Residue-level contacts at the interface:
Residue G48 in the first protein is in contact with residue W428 in the second protein (closest heavy-atom distance 3.2 Å).
Residue Q74 in the first protein interacts with residue Y408 in the second protein (closest heavy-atom distance 3.3 Å).
Residue S73 in the first protein interacts with residue R427 in the second protein (closest heavy-atom distance 3.4 Å).
Residue R84 in the first protein is in contact with residue L342 in the second protein (closest heavy-atom distance 3.4 Å).
Residue G409 in the first protein interacts with residue K123 in the second protein (closest heavy-atom distance 3.3 Å).
Residue W72 in the first protein contacts residue W428 in the second protein (closest heavy-atom distance 3.4 Å).
Residue T71 in the first protein interacts with residue S424 in the second protein (closest heavy-atom distance 3.2 Å).
Residue E490 in the first protein interacts with residue R334 in the second protein (closest heavy-atom distance 2.7 Å).
Residue R85 in the first protein contacts residue N449 in the second protein (closest heavy-atom distance 3.2 Å).
Residue V91 in the first protein interacts with residue N461 in the second protein (closest heavy-atom distance 3.3 Å).
Residue E413 in the first protein is in contact with residue G176 in the second protein (closest heavy-atom distance 2.9 Å).
Residue G365 in the first protein interacts with residue K121 in the second protein (closest heavy-atom distance 3.4 Å).
Residue R87 in the first protein contacts residue N444 in the second protein (closest heavy-atom distance 3.1 Å).
Residue R621 in the first protein is in contact with residue F440 in the second protein (closest heavy-atom distance 3.4 Å).
Residue G82 in the first protein is in contact with residue F447 in the second protein (closest heavy-atom distance 3.3 Å).
Residue R85 in the first protein is in contact with residue E448 in the second protein (closest heavy-atom distance 3.1 Å).
Residue I86 in the first protein interacts with residue N444 in the second protein (closest heavy-atom distance 3.4 Å).
Residue W72 in the first protein interacts with residue S424 in the second protein (closest heavy-atom distance 3.1 Å).
Residue K69 in the first protein is in contact with residue N412 in the second protein (closest heavy-atom distance 2.8 Å).
Residue Y81 in the first protein contacts residue H372 in the second protein (closest heavy-atom distance 3.4 Å).
Residue R507 in the first protein interacts with residue I325 in the second protein (closest heavy-atom distance 3.0 Å).
Residue E411 in the first protein interacts with residue Q122 in the second protein (closest heavy-atom distance 2.9 Å).
Residue W412 in the first protein interacts with residue R180 in the second protein (closest heavy-atom distance 3.4 Å).
Residue W412 in the first protein contacts residue R153 in the second protein (closest heavy-atom distance 3.0 Å).
Residue W412 in the first protein is in contact with residue G176 in the second protein (closest heavy-atom distance 3.3 Å).
Residue K148 in the first protein interacts with residue G435 in the second protein (closest heavy-atom distance 2.5 Å).
Residue R83 in the first protein contacts residue T446 in the second protein (closest heavy-atom distance 3.4 Å).
Residue R83 in the first protein interacts with residue Q436 in the second protein (closest heavy-atom distance 2.9 Å).
Residue Q74 in the first protein contacts residue N412 in the second protein (closest heavy-atom distance 3.1 Å).
Residue K148 in the first protein interacts with residue Q436 in the second protein (closest heavy-atom distance 3.4 Å).
Residue T77 in the first protein contacts residue Y408 in the second protein (closest heavy-atom distance 3.1 Å).
Residue R85 in the first protein contacts residue T446 in the second protein (closest heavy-atom distance 3.3 Å).
Residue H497 in the first protein interacts with residue A191 in the second protein (closest heavy-atom distance 3.4 Å).
Residue E147 in the first protein contacts residue M432 in the second protein (closest heavy-atom distance 3.1 Å).
Residue R85 in the first protein interacts with residue F445 in the second protein (closest heavy-atom distance 3.2 Å).
Residue P417 in the first protein interacts with residue R180 in the second protein (closest heavy-atom distance 3.2 Å).
Residue T493 in the first protein contacts residue Y331 in the second protein (closest heavy-atom distance 3.4 Å).
Residue E411 in the first protein is in contact with residue R124 in the second protein (closest heavy-atom distance 3.4 Å).
Residue E411 in the first protein is in contact with residue R153 in the second protein (closest heavy-atom distance 3.4 Å).
Residue R84 in the first protein is in contact with residue E195 in the second protein (closest heavy-atom distance 3.1 Å).
Residue R85 in the first protein contacts residue F450 in the second protein (closest heavy-atom distance 3.3 Å).
Residue D90 in the first protein is in contact with residue R460 in the second protein (closest heavy-atom distance 3.1 Å).
Residue E411 in the first protein is in contact with residue K123 in the second protein (closest heavy-atom distance 3.0 Å).
Residue G409 in the first protein is in contact with residue R124 in the second protein (closest heavy-atom distance 2.4 Å).
Residue R507 in the first protein interacts with residue N328 in the second protein (closest heavy-atom distance 2.5 Å).
Residue R85 in the first protein contacts residue F447 in the second protein (closest heavy-atom distance 2.5 Å).
Residue G57 in the first protein interacts with residue Y433 in the second protein (closest heavy-atom distance 3.3 Å).
Residue R404 in the first protein interacts with residue F193 in the second protein (closest heavy-atom distance 2.4 Å).
Residue M494 in the first protein is in contact with residue Y331 in the second protein (closest heavy-atom distance 3.2 Å).
Residue R87 in the first protein contacts residue N443 in the second protein (closest heavy-atom distance 3.0 Å).
Residue R87 in the first protein contacts residue E454 in the second protein (closest heavy-atom distance 3.4 Å).
Residue A49 in the first protein contacts residue S424 in the second protein (closest heavy-atom distance 2.3 Å).
Residue M50 in the first protein is in contact with residue S424 in the second protein (closest heavy-atom distance 3.4 Å).
Residue W505 in the first protein contacts residue G238 in the second protein (closest heavy-atom distance 3.3 Å).
Residue T410 in the first protein is in contact with residue R153 in the second protein (closest heavy-atom distance 3.3 Å).
Residue K148 in the first protein contacts residue A434 in the second protein (closest heavy-atom distance 3.3 Å).
Residue R85 in the first protein contacts residue E454 in the second protein (closest heavy-atom distance 2.4 Å).
Residue E490 in the first protein contacts residue Y331 in the second protein (closest heavy-atom distance 3.2 Å).
Residue Q136 in the first protein interacts with residue N444 in the second protein (closest heavy-atom distance 3.2 Å).
Residue R402 in the first protein is in contact with residue M192 in the second protein (closest heavy-atom distance 2.8 Å).

Sequence of the second protein:
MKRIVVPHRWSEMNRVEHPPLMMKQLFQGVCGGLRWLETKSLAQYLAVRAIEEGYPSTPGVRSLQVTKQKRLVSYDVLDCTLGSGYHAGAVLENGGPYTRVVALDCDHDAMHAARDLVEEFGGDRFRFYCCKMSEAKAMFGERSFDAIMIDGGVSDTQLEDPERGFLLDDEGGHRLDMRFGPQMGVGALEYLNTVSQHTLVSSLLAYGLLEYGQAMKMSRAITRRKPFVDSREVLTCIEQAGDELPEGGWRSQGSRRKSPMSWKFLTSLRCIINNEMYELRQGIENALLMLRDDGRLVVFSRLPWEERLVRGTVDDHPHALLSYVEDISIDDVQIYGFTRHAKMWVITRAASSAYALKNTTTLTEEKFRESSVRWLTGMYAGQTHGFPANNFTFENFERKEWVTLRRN

Sequence of the first protein:
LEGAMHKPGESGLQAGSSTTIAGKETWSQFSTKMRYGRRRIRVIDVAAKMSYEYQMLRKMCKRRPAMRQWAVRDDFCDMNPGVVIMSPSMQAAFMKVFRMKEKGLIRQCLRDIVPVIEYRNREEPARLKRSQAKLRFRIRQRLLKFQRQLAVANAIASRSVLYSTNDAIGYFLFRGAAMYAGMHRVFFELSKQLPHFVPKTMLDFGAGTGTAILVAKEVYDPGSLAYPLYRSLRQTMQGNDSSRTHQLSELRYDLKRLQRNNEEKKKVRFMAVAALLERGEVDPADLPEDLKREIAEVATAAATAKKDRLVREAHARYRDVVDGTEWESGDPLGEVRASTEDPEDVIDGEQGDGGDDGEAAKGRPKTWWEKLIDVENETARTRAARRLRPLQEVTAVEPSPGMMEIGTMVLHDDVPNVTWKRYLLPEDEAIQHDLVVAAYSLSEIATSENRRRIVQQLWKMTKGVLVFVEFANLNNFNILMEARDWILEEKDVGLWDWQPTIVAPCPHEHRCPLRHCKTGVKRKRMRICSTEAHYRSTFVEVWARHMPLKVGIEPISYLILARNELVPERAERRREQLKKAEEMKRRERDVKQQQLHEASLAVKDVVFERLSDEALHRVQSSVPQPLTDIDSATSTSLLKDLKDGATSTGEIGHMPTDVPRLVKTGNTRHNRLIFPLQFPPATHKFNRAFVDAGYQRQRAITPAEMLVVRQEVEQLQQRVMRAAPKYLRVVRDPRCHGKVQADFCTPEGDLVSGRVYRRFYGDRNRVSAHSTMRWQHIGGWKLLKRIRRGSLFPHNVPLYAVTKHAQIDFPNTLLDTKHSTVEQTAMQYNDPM

These two protein chains interact to form a complex.